Sequence of the first protein:
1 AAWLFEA

Sequence of the second protein:
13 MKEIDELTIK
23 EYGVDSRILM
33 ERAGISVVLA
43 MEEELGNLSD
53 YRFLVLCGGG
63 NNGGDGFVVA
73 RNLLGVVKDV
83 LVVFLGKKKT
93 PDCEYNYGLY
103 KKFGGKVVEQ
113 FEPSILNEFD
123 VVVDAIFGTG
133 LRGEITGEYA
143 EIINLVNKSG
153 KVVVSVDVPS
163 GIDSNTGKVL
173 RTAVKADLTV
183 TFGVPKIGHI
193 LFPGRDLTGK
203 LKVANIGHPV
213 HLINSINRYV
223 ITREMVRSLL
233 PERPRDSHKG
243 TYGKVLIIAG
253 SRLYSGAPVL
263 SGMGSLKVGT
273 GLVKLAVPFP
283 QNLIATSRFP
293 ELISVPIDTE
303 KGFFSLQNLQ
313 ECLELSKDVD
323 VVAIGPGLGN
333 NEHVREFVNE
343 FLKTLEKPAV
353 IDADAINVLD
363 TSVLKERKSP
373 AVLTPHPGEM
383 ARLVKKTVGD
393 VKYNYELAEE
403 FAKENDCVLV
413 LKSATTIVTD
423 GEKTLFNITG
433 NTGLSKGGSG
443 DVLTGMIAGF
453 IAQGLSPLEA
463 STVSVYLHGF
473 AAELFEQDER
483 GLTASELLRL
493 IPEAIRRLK

Interface contacts:
Residue N207 in the second protein interacts with residue L4 in the first protein (closest heavy-atom distance 2.8 Å).
Residue L41 in the second protein is in contact with residue L4 in the first protein (closest heavy-atom distance 3.5 Å).
Residue V205 in the second protein interacts with residue L4 in the first protein (closest heavy-atom distance 3.6 Å).
Residue V205 in the second protein is in contact with residue F5 in the first protein (closest heavy-atom distance 3.3 Å).
Residue E45 in the second protein contacts residue F5 in the first protein (closest heavy-atom distance 3.8 Å).
Residue A206 in the second protein is in contact with residue F5 in the first protein (closest heavy-atom distance 3.8 Å).
Residue V205 in the second protein contacts residue E6 in the first protein (closest heavy-atom distance 2.7 Å).
Residue S38 in the second protein is in contact with residue F5 in the first protein (closest heavy-atom distance 3.4 Å).
Residue S38 in the second protein contacts residue L4 in the first protein (closest heavy-atom distance 3.7 Å).
Residue K204 in the second protein interacts with residue F5 in the first protein (closest heavy-atom distance 4.1 Å).
Residue P187 in the second protein is in contact with residue E6 in the first protein (closest heavy-atom distance 4.9 Å).
Residue V205 in the second protein interacts with residue A7 in the first protein (closest heavy-atom distance 5.0 Å).
Residue A206 in the second protein interacts with residue E6 in the first protein (closest heavy-atom distance 5.0 Å).
Residue V182 in the second protein is in contact with residue F5 in the first protein (closest heavy-atom distance 4.5 Å).
Residue R34 in the second protein interacts with residue W3 in the first protein (closest heavy-atom distance 3.5 Å).
Residue N207 in the second protein is in contact with residue F5 in the first protein (closest heavy-atom distance 5.0 Å).
Residue N207 in the second protein contacts residue W3 in the first protein (closest heavy-atom distance 3.0 Å).
Residue L203 in the second protein interacts with residue E6 in the first protein (closest heavy-atom distance 4.4 Å).
Residue A206 in the second protein contacts residue L4 in the first protein (closest heavy-atom distance 3.2 Å).
Residue A42 in the second protein interacts with residue F5 in the first protein (closest heavy-atom distance 3.6 Å).
Residue K204 in the second protein contacts residue E6 in the first protein (closest heavy-atom distance 3.7 Å).
Residue L203 in the second protein contacts residue A7 in the first protein (closest heavy-atom distance 4.1 Å).
Residue L41 in the second protein contacts residue F5 in the first protein (closest heavy-atom distance 4.2 Å).

These two protein chains interact to form a complex.